Sequence of chain A:
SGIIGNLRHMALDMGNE

This data describes a binding interaction between two proteins.

Contacts between the two chains:
Residue L239 in chain B interacts with residue M10 in chain A (closest heavy-atom distance 3.8 Å).
Residue S183 in chain B is in contact with residue G2 in chain A (closest heavy-atom distance 4.0 Å).
Residue F235 in chain B is in contact with residue M14 in chain A (closest heavy-atom distance 3.2 Å).
Residue F215 in chain B is in contact with residue L7 in chain A (closest heavy-atom distance 3.5 Å).
Residue L175 in chain B contacts residue L7 in chain A (closest heavy-atom distance 4.4 Å).
Residue L260 in chain B is in contact with residue I3 in chain A (closest heavy-atom distance 4.9 Å).
Residue L222 in chain B is in contact with residue L7 in chain A (closest heavy-atom distance 4.0 Å).
Residue R188 in chain B contacts residue G2 in chain A (closest heavy-atom distance 3.5 Å).
Residue L222 in chain B is in contact with residue R8 in chain A (closest heavy-atom distance 2.8 Å).
Residue R188 in chain B contacts residue S1 in chain A (closest heavy-atom distance 2.8 Å).
Residue L260 in chain B contacts residue M10 in chain A (closest heavy-atom distance 3.7 Å).
Residue L260 in chain B is in contact with residue L7 in chain A (closest heavy-atom distance 3.8 Å).
Residue I195 in chain B contacts residue L7 in chain A (closest heavy-atom distance 3.9 Å).
Residue A182 in chain B is in contact with residue G2 in chain A (closest heavy-atom distance 3.1 Å).
Residue R188 in chain B is in contact with residue I3 in chain A (closest heavy-atom distance 3.6 Å).
Residue L260 in chain B is in contact with residue N6 in chain A (closest heavy-atom distance 2.9 Å).
Residue C238 in chain B contacts residue E17 in chain A (closest heavy-atom distance 3.4 Å).
Residue A182 in chain B contacts residue I3 in chain A (closest heavy-atom distance 4.5 Å).
Residue L222 in chain B is in contact with residue I4 in chain A (closest heavy-atom distance 3.8 Å).
Residue R224 in chain B is in contact with residue G15 in chain A (closest heavy-atom distance 4.0 Å).
Residue C238 in chain B interacts with residue M14 in chain A (closest heavy-atom distance 3.8 Å).
Residue F235 in chain B is in contact with residue G15 in chain A (closest heavy-atom distance 4.2 Å).
Residue R188 in chain B is in contact with residue N6 in chain A (closest heavy-atom distance 3.0 Å).
Residue L175 in chain B is in contact with residue I4 in chain A (closest heavy-atom distance 3.2 Å).
Residue D181 in chain B interacts with residue G2 in chain A (closest heavy-atom distance 4.9 Å).
Residue V223 in chain B is in contact with residue L12 in chain A (closest heavy-atom distance 3.7 Å).
Residue F192 in chain B is in contact with residue I3 in chain A (closest heavy-atom distance 4.1 Å).
Residue C243 in chain B is in contact with residue M10 in chain A (closest heavy-atom distance 4.6 Å).
Residue F215 in chain B interacts with residue M10 in chain A (closest heavy-atom distance 4.5 Å).
Residue H242 in chain B is in contact with residue E17 in chain A (closest heavy-atom distance 3.1 Å).
Residue V223 in chain B interacts with residue R8 in chain A (closest heavy-atom distance 3.8 Å).
Residue C259 in chain B is in contact with residue M10 in chain A (closest heavy-atom distance 4.1 Å).
Residue F178 in chain B interacts with residue I4 in chain A (closest heavy-atom distance 3.8 Å).
Residue L256 in chain B is in contact with residue M10 in chain A (closest heavy-atom distance 4.1 Å).
Residue K179 in chain B contacts residue G2 in chain A (closest heavy-atom distance 3.8 Å).
Residue L239 in chain B contacts residue M14 in chain A (closest heavy-atom distance 3.9 Å).
Residue I195 in chain B is in contact with residue I3 in chain A (closest heavy-atom distance 3.7 Å).
Residue G261 in chain B interacts with residue N6 in chain A (closest heavy-atom distance 4.7 Å).
Residue K179 in chain B is in contact with residue I4 in chain A (closest heavy-atom distance 3.6 Å).
Residue S183 in chain B interacts with residue S1 in chain A (closest heavy-atom distance 3.1 Å).
Residue V223 in chain B is in contact with residue A11 in chain A (closest heavy-atom distance 3.6 Å).
Residue D191 in chain B contacts residue I3 in chain A (closest heavy-atom distance 3.4 Å).
Residue K179 in chain B contacts residue I3 in chain A (closest heavy-atom distance 5.0 Å).
Residue L176 in chain B is in contact with residue R8 in chain A (closest heavy-atom distance 4.1 Å).
Residue A182 in chain B is in contact with residue S1 in chain A (closest heavy-atom distance 4.3 Å).

Sequence of chain B:
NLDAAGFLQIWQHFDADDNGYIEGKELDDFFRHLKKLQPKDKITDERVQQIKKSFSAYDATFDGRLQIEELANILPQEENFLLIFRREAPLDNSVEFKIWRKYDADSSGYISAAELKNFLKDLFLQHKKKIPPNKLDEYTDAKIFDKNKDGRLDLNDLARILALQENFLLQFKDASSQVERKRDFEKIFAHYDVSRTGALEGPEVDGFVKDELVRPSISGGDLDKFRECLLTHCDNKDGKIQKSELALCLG